This data describes a binding interaction between two proteins.

Sequence of protein 1:
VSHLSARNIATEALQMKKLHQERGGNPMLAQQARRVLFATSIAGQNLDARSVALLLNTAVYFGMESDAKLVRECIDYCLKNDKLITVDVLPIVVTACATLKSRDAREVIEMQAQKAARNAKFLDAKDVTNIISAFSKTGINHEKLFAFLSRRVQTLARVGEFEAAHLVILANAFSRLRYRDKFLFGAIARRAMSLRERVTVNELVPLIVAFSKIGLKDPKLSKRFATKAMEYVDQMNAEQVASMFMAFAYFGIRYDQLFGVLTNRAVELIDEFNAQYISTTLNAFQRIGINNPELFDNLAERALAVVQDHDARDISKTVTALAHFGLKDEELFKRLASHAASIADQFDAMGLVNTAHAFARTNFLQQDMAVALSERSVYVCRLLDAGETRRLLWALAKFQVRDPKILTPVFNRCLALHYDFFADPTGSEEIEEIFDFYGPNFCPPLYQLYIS

Sequence of protein 2:
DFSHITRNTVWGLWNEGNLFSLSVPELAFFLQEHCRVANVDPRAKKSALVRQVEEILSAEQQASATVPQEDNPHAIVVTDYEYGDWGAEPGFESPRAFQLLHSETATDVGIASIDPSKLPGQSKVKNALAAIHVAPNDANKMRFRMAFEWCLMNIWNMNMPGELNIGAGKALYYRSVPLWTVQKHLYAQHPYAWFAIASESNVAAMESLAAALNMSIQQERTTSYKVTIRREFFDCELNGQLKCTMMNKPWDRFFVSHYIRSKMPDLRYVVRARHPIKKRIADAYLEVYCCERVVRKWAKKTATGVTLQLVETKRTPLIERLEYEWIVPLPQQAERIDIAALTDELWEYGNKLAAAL

Residue-level contacts at the interface:
Residue V262 in protein 1 contacts residue I120 in protein 2 (closest heavy-atom distance 4.1 Å).
Residue V117 in protein 1 is in contact with residue Q113 in protein 2 (closest heavy-atom distance 3.7 Å).
Residue V266 in protein 1 is in contact with residue Y125 in protein 2 (closest heavy-atom distance 4.3 Å).
Residue V225 in protein 1 interacts with residue P117 in protein 2 (closest heavy-atom distance 3.5 Å).
Residue S300 in protein 1 interacts with residue V122 in protein 2 (closest heavy-atom distance 4.0 Å).
Residue E200 in protein 1 interacts with residue A273 in protein 2 (closest heavy-atom distance 3.9 Å).
Residue M85 in protein 1 contacts residue E98 in protein 2 (closest heavy-atom distance 4.1 Å).
Residue P263 in protein 1 interacts with residue P117 in protein 2 (closest heavy-atom distance 3.9 Å).
Residue I226 in protein 1 is in contact with residue D115 in protein 2 (closest heavy-atom distance 3.3 Å).
Residue Q88 in protein 1 interacts with residue W58 in protein 2 (closest heavy-atom distance 3.8 Å).
Residue S300 in protein 1 interacts with residue I120 in protein 2 (closest heavy-atom distance 2.8 Å).
Residue K194 in protein 1 contacts residue E114 in protein 2 (closest heavy-atom distance 4.3 Å).
Residue N114 in protein 1 interacts with residue Q113 in protein 2 (closest heavy-atom distance 3.1 Å).
Residue M303 in protein 1 contacts residue V122 in protein 2 (closest heavy-atom distance 3.7 Å).
Residue R92 in protein 1 is in contact with residue N59 in protein 2 (closest heavy-atom distance 4.3 Å).
Residue T152 in protein 1 contacts residue Q113 in protein 2 (closest heavy-atom distance 2.9 Å).
Residue V117 in protein 1 is in contact with residue V111 in protein 2 (closest heavy-atom distance 3.2 Å).
Residue H77 in protein 1 contacts residue T110 in protein 2 (closest heavy-atom distance 3.7 Å).
Residue S123 in protein 1 contacts residue P145 in protein 2 (closest heavy-atom distance 3.5 Å).
Residue Q297 in protein 1 is in contact with residue I120 in protein 2 (closest heavy-atom distance 3.5 Å).
Residue N198 in protein 1 contacts residue K269 in protein 2 (closest heavy-atom distance 3.3 Å).
Residue K158 in protein 1 contacts residue E144 in protein 2 (closest heavy-atom distance 3.6 Å).
Residue S159 in protein 1 is in contact with residue P145 in protein 2 (closest heavy-atom distance 3.1 Å).
Residue R160 in protein 1 contacts residue P145 in protein 2 (closest heavy-atom distance 4.3 Å).
Residue S269 in protein 1 interacts with residue Y125 in protein 2 (closest heavy-atom distance 2.8 Å).
Residue R92 in protein 1 interacts with residue E60 in protein 2 (closest heavy-atom distance 4.1 Å).
Residue N259 in protein 1 contacts residue P117 in protein 2 (closest heavy-atom distance 4.4 Å).
Residue R235 in protein 1 interacts with residue D124 in protein 2 (closest heavy-atom distance 4.2 Å).
Residue R160 in protein 1 interacts with residue E144 in protein 2 (closest heavy-atom distance 3.8 Å).
Residue N259 in protein 1 contacts residue H118 in protein 2 (closest heavy-atom distance 3.0 Å).
Residue S190 in protein 1 is in contact with residue D115 in protein 2 (closest heavy-atom distance 3.2 Å).
Residue D161 in protein 1 interacts with residue G146 in protein 2 (closest heavy-atom distance 3.7 Å).
Residue R160 in protein 1 contacts residue F147 in protein 2 (closest heavy-atom distance 3.5 Å).
Residue Q88 in protein 1 interacts with residue N59 in protein 2 (closest heavy-atom distance 3.3 Å).
Residue Y118 in protein 1 contacts residue Q113 in protein 2 (closest heavy-atom distance 4.0 Å).
Residue P84 in protein 1 contacts residue W58 in protein 2 (closest heavy-atom distance 3.9 Å).
Residue K270 in protein 1 is in contact with residue Y125 in protein 2 (closest heavy-atom distance 4.2 Å).
Residue G120 in protein 1 is in contact with residue A109 in protein 2 (closest heavy-atom distance 4.2 Å).
Residue K270 in protein 1 contacts residue D124 in protein 2 (closest heavy-atom distance 3.3 Å).
Residue N198 in protein 1 is in contact with residue A273 in protein 2 (closest heavy-atom distance 3.3 Å).
Residue R129 in protein 1 contacts residue P145 in protein 2 (closest heavy-atom distance 3.6 Å).
Residue E260 in protein 1 contacts residue P117 in protein 2 (closest heavy-atom distance 4.2 Å).
Residue R91 in protein 1 contacts residue N59 in protein 2 (closest heavy-atom distance 3.1 Å).
Residue I226 in protein 1 is in contact with residue P117 in protein 2 (closest heavy-atom distance 4.1 Å).
Residue E296 in protein 1 contacts residue I120 in protein 2 (closest heavy-atom distance 3.3 Å).
Residue K194 in protein 1 is in contact with residue D115 in protein 2 (closest heavy-atom distance 3.6 Å).
Residue P263 in protein 1 is in contact with residue I120 in protein 2 (closest heavy-atom distance 4.0 Å).
Residue E260 in protein 1 interacts with residue H118 in protein 2 (closest heavy-atom distance 2.3 Å).
Residue T337 in protein 1 is in contact with residue V122 in protein 2 (closest heavy-atom distance 3.5 Å).
Residue M303 in protein 1 is in contact with residue Y125 in protein 2 (closest heavy-atom distance 3.9 Å).
Residue P84 in protein 1 is in contact with residue S102 in protein 2 (closest heavy-atom distance 3.6 Å).
Residue A304 in protein 1 is in contact with residue Y125 in protein 2 (closest heavy-atom distance 3.3 Å).
Residue M85 in protein 1 interacts with residue W58 in protein 2 (closest heavy-atom distance 3.3 Å).
Residue Y118 in protein 1 is in contact with residue T110 in protein 2 (closest heavy-atom distance 3.3 Å).
Residue Q78 in protein 1 interacts with residue E114 in protein 2 (closest heavy-atom distance 4.1 Å).
Residue Y118 in protein 1 interacts with residue V111 in protein 2 (closest heavy-atom distance 3.4 Å).
Residue A153 in protein 1 contacts residue Q113 in protein 2 (closest heavy-atom distance 3.5 Å).
Residue R92 in protein 1 interacts with residue G61 in protein 2 (closest heavy-atom distance 3.9 Å).
Residue Y307 in protein 1 interacts with residue Y125 in protein 2 (closest heavy-atom distance 3.3 Å).
Residue Y118 in protein 1 is in contact with residue P112 in protein 2 (closest heavy-atom distance 3.6 Å).